Residue-level contacts at the interface:
Residue W90 in the first protein interacts with residue P148 in the second protein (closest heavy-atom distance 3.8 Å).
Residue D55 in the first protein interacts with residue W149 in the second protein (closest heavy-atom distance 3.3 Å).
Residue E106 in the first protein contacts residue K155 in the second protein (closest heavy-atom distance 3.3 Å).
Residue K5 in the first protein contacts residue L143 in the second protein (closest heavy-atom distance 4.0 Å).
Residue D55 in the first protein is in contact with residue F137 in the second protein (closest heavy-atom distance 4.7 Å).
Residue G100 in the first protein interacts with residue P148 in the second protein (closest heavy-atom distance 3.6 Å).
Residue C53 in the first protein is in contact with residue W149 in the second protein (closest heavy-atom distance 4.0 Å).
Residue L237 in the first protein interacts with residue R196 in the second protein (closest heavy-atom distance 4.0 Å).
Residue C53 in the first protein is in contact with residue A152 in the second protein (closest heavy-atom distance 3.6 Å).
Residue E106 in the first protein contacts residue Q160 in the second protein (closest heavy-atom distance 4.1 Å).
Residue V161 in the first protein interacts with residue R196 in the second protein (closest heavy-atom distance 3.8 Å).
Residue E94 in the first protein is in contact with residue W149 in the second protein (closest heavy-atom distance 4.2 Å).
Residue V161 in the first protein contacts residue A192 in the second protein (closest heavy-atom distance 4.4 Å).
Residue H157 in the first protein interacts with residue A192 in the second protein (closest heavy-atom distance 3.6 Å).
Residue E86 in the first protein interacts with residue Q160 in the second protein (closest heavy-atom distance 3.9 Å).
Residue V88 in the first protein interacts with residue A152 in the second protein (closest heavy-atom distance 4.0 Å).
Residue E13 in the first protein contacts residue R196 in the second protein (closest heavy-atom distance 2.6 Å).
Residue Q117 in the first protein is in contact with residue R151 in the second protein (closest heavy-atom distance 2.8 Å).
Residue R9 in the first protein interacts with residue V145 in the second protein (closest heavy-atom distance 3.4 Å).
Residue W90 in the first protein is in contact with residue W149 in the second protein (closest heavy-atom distance 3.4 Å).
Residue L97 in the first protein contacts residue L143 in the second protein (closest heavy-atom distance 4.2 Å).
Residue V88 in the first protein interacts with residue R151 in the second protein (closest heavy-atom distance 4.3 Å).
Residue H157 in the first protein contacts residue E193 in the second protein (closest heavy-atom distance 3.1 Å).
Residue R238 in the first protein interacts with residue G198 in the second protein (closest heavy-atom distance 4.1 Å).
Residue P96 in the first protein contacts residue V145 in the second protein (closest heavy-atom distance 4.0 Å).
Residue E94 in the first protein is in contact with residue R147 in the second protein (closest heavy-atom distance 3.1 Å).
Residue H157 in the first protein contacts residue R196 in the second protein (closest heavy-atom distance 4.3 Å).
Residue L101 in the first protein interacts with residue P148 in the second protein (closest heavy-atom distance 4.0 Å).
Residue V161 in the first protein interacts with residue L195 in the second protein (closest heavy-atom distance 4.1 Å).
Residue E119 in the first protein is in contact with residue Y189 in the second protein (closest heavy-atom distance 3.0 Å).
Residue R115 in the first protein interacts with residue R196 in the second protein (closest heavy-atom distance 4.6 Å).
Residue P96 in the first protein is in contact with residue L143 in the second protein (closest heavy-atom distance 3.8 Å).
Residue S102 in the first protein is in contact with residue R151 in the second protein (closest heavy-atom distance 3.4 Å).
Residue R9 in the first protein interacts with residue Y189 in the second protein (closest heavy-atom distance 3.3 Å).
Residue A60 in the first protein is in contact with residue W149 in the second protein (closest heavy-atom distance 3.5 Å).
Residue E93 in the first protein interacts with residue P148 in the second protein (closest heavy-atom distance 3.5 Å).
Residue R9 in the first protein interacts with residue E193 in the second protein (closest heavy-atom distance 3.7 Å).
Residue G54 in the first protein contacts residue W149 in the second protein (closest heavy-atom distance 3.5 Å).
Residue F7 in the first protein interacts with residue L143 in the second protein (closest heavy-atom distance 3.5 Å).
Residue E94 in the first protein contacts residue P148 in the second protein (closest heavy-atom distance 3.4 Å).
Residue D104 in the first protein contacts residue K155 in the second protein (closest heavy-atom distance 3.7 Å).
Residue E119 in the first protein contacts residue R151 in the second protein (closest heavy-atom distance 3.1 Å).
Residue S102 in the first protein is in contact with residue P148 in the second protein (closest heavy-atom distance 3.6 Å).
Residue R115 in the first protein is in contact with residue K155 in the second protein (closest heavy-atom distance 3.2 Å).
Residue D104 in the first protein is in contact with residue R151 in the second protein (closest heavy-atom distance 4.1 Å).
Residue D120 in the first protein is in contact with residue V145 in the second protein (closest heavy-atom distance 2.4 Å).
Residue R9 in the first protein interacts with residue L143 in the second protein (closest heavy-atom distance 3.8 Å).
Residue I11 in the first protein is in contact with residue R196 in the second protein (closest heavy-atom distance 3.3 Å).
Residue L57 in the first protein interacts with residue W149 in the second protein (closest heavy-atom distance 3.5 Å).
Residue L237 in the first protein is in contact with residue G198 in the second protein (closest heavy-atom distance 4.5 Å).
Residue F160 in the first protein contacts residue R196 in the second protein (closest heavy-atom distance 3.2 Å).
Residue S56 in the first protein contacts residue W149 in the second protein (closest heavy-atom distance 3.7 Å).
Residue R9 in the first protein is in contact with residue G144 in the second protein (closest heavy-atom distance 3.6 Å).
Residue R238 in the first protein interacts with residue M197 in the second protein (closest heavy-atom distance 4.3 Å).
Residue R110 in the first protein interacts with residue D167 in the second protein (closest heavy-atom distance 4.5 Å).
Residue D95 in the first protein contacts residue L143 in the second protein (closest heavy-atom distance 4.3 Å).
Residue E119 in the first protein interacts with residue P146 in the second protein (closest heavy-atom distance 3.7 Å).
Residue E86 in the first protein interacts with residue K155 in the second protein (closest heavy-atom distance 4.1 Å).
Residue H162 in the first protein contacts residue L195 in the second protein (closest heavy-atom distance 4.2 Å).
Residue P96 in the first protein interacts with residue V140 in the second protein (closest heavy-atom distance 4.2 Å).

Sequence of the first protein:
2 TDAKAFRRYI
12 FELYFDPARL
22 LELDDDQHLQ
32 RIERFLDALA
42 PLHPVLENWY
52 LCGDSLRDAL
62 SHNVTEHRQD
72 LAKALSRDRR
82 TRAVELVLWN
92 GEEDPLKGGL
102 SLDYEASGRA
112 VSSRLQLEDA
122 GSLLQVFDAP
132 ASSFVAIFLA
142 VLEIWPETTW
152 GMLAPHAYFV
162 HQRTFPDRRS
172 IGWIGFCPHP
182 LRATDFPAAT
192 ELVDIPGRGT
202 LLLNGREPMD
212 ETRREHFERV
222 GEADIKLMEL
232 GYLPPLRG

Sequence of the second protein:
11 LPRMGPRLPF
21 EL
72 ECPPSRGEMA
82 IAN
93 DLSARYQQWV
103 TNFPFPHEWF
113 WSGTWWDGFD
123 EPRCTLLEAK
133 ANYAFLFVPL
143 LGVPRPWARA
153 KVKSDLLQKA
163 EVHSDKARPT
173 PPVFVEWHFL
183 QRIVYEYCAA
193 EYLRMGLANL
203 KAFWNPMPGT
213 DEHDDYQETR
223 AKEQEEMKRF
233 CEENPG

This data describes a binding interaction between two proteins.